This data describes a binding interaction between two proteins.

Sequence of protein 1:
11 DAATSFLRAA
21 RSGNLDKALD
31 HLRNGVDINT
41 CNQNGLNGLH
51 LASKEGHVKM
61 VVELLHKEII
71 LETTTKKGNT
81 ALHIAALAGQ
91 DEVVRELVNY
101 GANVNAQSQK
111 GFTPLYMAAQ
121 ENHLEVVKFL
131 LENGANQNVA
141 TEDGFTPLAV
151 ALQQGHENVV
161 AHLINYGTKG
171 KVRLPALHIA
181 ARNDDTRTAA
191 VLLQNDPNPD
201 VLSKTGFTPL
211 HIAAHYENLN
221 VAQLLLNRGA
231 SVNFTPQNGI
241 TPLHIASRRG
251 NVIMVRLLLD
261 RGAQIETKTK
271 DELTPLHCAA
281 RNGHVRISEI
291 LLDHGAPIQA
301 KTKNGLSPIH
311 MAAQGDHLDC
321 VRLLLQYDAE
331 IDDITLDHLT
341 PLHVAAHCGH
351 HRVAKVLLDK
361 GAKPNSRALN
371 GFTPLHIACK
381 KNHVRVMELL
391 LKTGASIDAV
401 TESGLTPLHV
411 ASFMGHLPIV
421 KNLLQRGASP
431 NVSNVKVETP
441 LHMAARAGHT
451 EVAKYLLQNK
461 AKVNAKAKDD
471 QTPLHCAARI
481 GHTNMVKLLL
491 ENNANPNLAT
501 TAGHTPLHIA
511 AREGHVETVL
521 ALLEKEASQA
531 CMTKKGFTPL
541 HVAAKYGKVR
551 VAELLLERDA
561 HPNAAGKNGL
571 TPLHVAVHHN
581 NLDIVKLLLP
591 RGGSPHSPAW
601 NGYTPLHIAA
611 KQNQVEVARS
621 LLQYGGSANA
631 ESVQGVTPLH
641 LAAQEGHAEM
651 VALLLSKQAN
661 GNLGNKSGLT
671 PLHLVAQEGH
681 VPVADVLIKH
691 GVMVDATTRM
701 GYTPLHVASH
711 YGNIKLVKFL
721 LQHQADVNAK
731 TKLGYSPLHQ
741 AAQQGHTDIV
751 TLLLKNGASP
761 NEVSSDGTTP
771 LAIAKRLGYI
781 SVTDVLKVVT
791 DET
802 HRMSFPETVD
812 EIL

Residue-level contacts at the interface:
Residue D23 in protein 2 contacts residue M311 in protein 1 (closest heavy-atom distance 3.3 Å).
Residue Q348 in protein 2 interacts with residue V789 in protein 1 (closest heavy-atom distance 3.4 Å).
Residue L16 in protein 2 interacts with residue F207 in protein 1 (closest heavy-atom distance 3.6 Å).
Residue Y21 in protein 2 interacts with residue I240 in protein 1 (closest heavy-atom distance 3.7 Å).
Residue E20 in protein 2 interacts with residue R281 in protein 1 (closest heavy-atom distance 3.4 Å).
Residue E9 in protein 2 is in contact with residue K204 in protein 1 (closest heavy-atom distance 3.2 Å).
Residue M300 in protein 2 is in contact with residue I714 in protein 1 (closest heavy-atom distance 3.6 Å).
Residue D23 in protein 2 is in contact with residue T302 in protein 1 (closest heavy-atom distance 2.5 Å).
Residue Q18 in protein 2 interacts with residue N238 in protein 1 (closest heavy-atom distance 3.6 Å).
Residue D6 in protein 2 contacts residue L174 in protein 1 (closest heavy-atom distance 3.6 Å).
Residue Q18 in protein 2 is in contact with residue F207 in protein 1 (closest heavy-atom distance 3.6 Å).
Residue Y8 in protein 2 contacts residue E132 in protein 1 (closest heavy-atom distance 2.9 Å).
Residue M300 in protein 2 contacts residue K715 in protein 1 (closest heavy-atom distance 3.4 Å).
Residue R346 in protein 2 is in contact with residue K755 in protein 1 (closest heavy-atom distance 2.6 Å).
Residue N15 in protein 2 contacts residue H215 in protein 1 (closest heavy-atom distance 3.2 Å).
Residue M12 in protein 2 contacts residue I212 in protein 1 (closest heavy-atom distance 3.7 Å).
Residue L16 in protein 2 contacts residue H215 in protein 1 (closest heavy-atom distance 3.6 Å).
Residue T54 in protein 2 interacts with residue I714 in protein 1 (closest heavy-atom distance 3.7 Å).
Residue Y8 in protein 2 is in contact with residue V172 in protein 1 (closest heavy-atom distance 3.6 Å).
Residue G53 in protein 2 is in contact with residue I714 in protein 1 (closest heavy-atom distance 3.8 Å).
Residue D23 in protein 2 contacts residue N304 in protein 1 (closest heavy-atom distance 3.2 Å).
Residue I296 in protein 2 contacts residue D748 in protein 1 (closest heavy-atom distance 3.4 Å).
Residue E9 in protein 2 is in contact with residue V172 in protein 1 (closest heavy-atom distance 3.1 Å).
Residue E22 in protein 2 contacts residue D271 in protein 1 (closest heavy-atom distance 3.2 Å).
Residue D7 in protein 2 interacts with residue I179 in protein 1 (closest heavy-atom distance 3.7 Å).
Residue Y21 in protein 2 is in contact with residue R248 in protein 1 (closest heavy-atom distance 3.1 Å).
Residue E22 in protein 2 contacts residue K270 in protein 1 (closest heavy-atom distance 3.8 Å).
Residue M300 in protein 2 interacts with residue K718 in protein 1 (closest heavy-atom distance 3.5 Å).
Residue D23 in protein 2 contacts residue K303 in protein 1 (closest heavy-atom distance 3.6 Å).
Residue Q348 in protein 2 contacts residue K755 in protein 1 (closest heavy-atom distance 2.8 Å).
Residue E13 in protein 2 contacts residue T205 in protein 1 (closest heavy-atom distance 3.5 Å).
Residue D23 in protein 2 interacts with residue D271 in protein 1 (closest heavy-atom distance 2.8 Å).
Residue R295 in protein 2 is in contact with residue D748 in protein 1 (closest heavy-atom distance 3.0 Å).
Residue R344 in protein 2 is in contact with residue V788 in protein 1 (closest heavy-atom distance 3.5 Å).
Residue I296 in protein 2 interacts with residue L752 in protein 1 (closest heavy-atom distance 3.7 Å).
Residue M12 in protein 2 contacts residue L174 in protein 1 (closest heavy-atom distance 3.6 Å).
Residue D7 in protein 2 interacts with residue L174 in protein 1 (closest heavy-atom distance 2.9 Å).
Residue I26 in protein 2 is in contact with residue D337 in protein 1 (closest heavy-atom distance 3.6 Å).
Residue R292 in protein 2 interacts with residue T751 in protein 1 (closest heavy-atom distance 3.4 Å).
Residue E9 in protein 2 is in contact with residue L174 in protein 1 (closest heavy-atom distance 3.4 Å).
Residue R292 in protein 2 is in contact with residue V785 in protein 1 (closest heavy-atom distance 3.4 Å).
Residue M31 in protein 2 interacts with residue F413 in protein 1 (closest heavy-atom distance 3.5 Å).
Residue Y21 in protein 2 contacts residue T269 in protein 1 (closest heavy-atom distance 3.4 Å).
Residue N15 in protein 2 interacts with residue Y216 in protein 1 (closest heavy-atom distance 3.6 Å).
Residue T54 in protein 2 contacts residue D748 in protein 1 (closest heavy-atom distance 2.3 Å).
Residue Y21 in protein 2 is in contact with residue H244 in protein 1 (closest heavy-atom distance 3.5 Å).
Residue S29 in protein 2 contacts residue K380 in protein 1 (closest heavy-atom distance 3.2 Å).
Residue Y347 in protein 2 is in contact with residue K755 in protein 1 (closest heavy-atom distance 3.6 Å).
Residue Y21 in protein 2 interacts with residue I245 in protein 1 (closest heavy-atom distance 3.2 Å).
Residue I296 in protein 2 interacts with residue T751 in protein 1 (closest heavy-atom distance 3.7 Å).
Residue Y347 in protein 2 contacts residue L754 in protein 1 (closest heavy-atom distance 3.4 Å).
Residue E9 in protein 2 interacts with residue R173 in protein 1 (closest heavy-atom distance 3.4 Å).
Residue E17 in protein 2 contacts residue R248 in protein 1 (closest heavy-atom distance 3.1 Å).
Residue D7 in protein 2 contacts residue R173 in protein 1 (closest heavy-atom distance 3.4 Å).
Residue M31 in protein 2 contacts residue K380 in protein 1 (closest heavy-atom distance 3.1 Å).
Residue L16 in protein 2 contacts residue R248 in protein 1 (closest heavy-atom distance 3.1 Å).
Residue E22 in protein 2 interacts with residue R281 in protein 1 (closest heavy-atom distance 2.3 Å).
Residue Q18 in protein 2 interacts with residue T205 in protein 1 (closest heavy-atom distance 3.2 Å).
Residue M31 in protein 2 contacts residue L405 in protein 1 (closest heavy-atom distance 3.4 Å).
Residue E9 in protein 2 is in contact with residue S203 in protein 1 (closest heavy-atom distance 3.4 Å).

Sequence of protein 2:
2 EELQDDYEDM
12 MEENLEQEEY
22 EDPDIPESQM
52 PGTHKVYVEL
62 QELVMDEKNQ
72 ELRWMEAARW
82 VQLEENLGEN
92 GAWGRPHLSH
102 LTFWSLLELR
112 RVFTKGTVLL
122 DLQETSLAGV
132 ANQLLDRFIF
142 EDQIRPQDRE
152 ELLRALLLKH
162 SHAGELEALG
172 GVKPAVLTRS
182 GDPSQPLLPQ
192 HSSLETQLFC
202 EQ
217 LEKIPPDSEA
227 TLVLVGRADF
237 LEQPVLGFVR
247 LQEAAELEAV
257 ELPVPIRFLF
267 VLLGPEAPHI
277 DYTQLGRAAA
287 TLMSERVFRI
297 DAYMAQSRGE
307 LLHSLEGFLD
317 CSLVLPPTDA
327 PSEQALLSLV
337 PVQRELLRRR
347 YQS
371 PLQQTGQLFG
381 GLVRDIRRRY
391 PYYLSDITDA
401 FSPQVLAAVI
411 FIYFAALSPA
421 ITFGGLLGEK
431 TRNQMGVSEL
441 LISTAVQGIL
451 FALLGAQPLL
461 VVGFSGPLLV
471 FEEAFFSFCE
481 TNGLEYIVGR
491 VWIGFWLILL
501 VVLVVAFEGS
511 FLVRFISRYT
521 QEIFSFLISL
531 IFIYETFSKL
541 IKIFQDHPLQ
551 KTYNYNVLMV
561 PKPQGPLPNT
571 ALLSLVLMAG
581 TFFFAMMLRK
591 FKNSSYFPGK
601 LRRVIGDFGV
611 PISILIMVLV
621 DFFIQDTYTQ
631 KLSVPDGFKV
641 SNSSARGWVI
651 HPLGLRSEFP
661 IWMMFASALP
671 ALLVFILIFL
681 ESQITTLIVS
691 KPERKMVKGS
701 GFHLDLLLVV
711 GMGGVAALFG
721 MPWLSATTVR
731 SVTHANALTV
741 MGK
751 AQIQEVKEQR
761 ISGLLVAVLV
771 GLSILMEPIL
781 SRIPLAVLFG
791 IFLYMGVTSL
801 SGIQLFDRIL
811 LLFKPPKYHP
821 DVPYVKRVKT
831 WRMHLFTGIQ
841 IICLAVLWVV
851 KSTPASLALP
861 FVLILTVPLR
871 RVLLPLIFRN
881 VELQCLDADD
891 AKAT